Sequence of chain A:
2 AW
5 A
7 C

Residue-level contacts at the interface:
Residue I248 in chain B interacts with residue A5 in chain A (closest heavy-atom distance 4.2 Å).
Residue Y198 in chain B interacts with residue A5 in chain A (closest heavy-atom distance 3.8 Å).
Residue Y198 in chain B contacts residue W3 in chain A (closest heavy-atom distance 4.3 Å).
Residue F200 in chain B interacts with residue A5 in chain A (closest heavy-atom distance 4.8 Å).
Residue S199 in chain B is in contact with residue C7 in chain A (closest heavy-atom distance 5.0 Å).
Residue G197 in chain B contacts residue W3 in chain A (closest heavy-atom distance 2.9 Å).
Residue Q246 in chain B interacts with residue A5 in chain A (closest heavy-atom distance 4.2 Å).
Residue S199 in chain B interacts with residue W3 in chain A (closest heavy-atom distance 3.8 Å).
Residue G197 in chain B interacts with residue A5 in chain A (closest heavy-atom distance 3.7 Å).
Residue T194 in chain B is in contact with residue W3 in chain A (closest heavy-atom distance 3.9 Å).
Residue S199 in chain B interacts with residue A5 in chain A (closest heavy-atom distance 2.8 Å).
Residue L242 in chain B contacts residue A5 in chain A (closest heavy-atom distance 4.5 Å).

Sequence of chain B:
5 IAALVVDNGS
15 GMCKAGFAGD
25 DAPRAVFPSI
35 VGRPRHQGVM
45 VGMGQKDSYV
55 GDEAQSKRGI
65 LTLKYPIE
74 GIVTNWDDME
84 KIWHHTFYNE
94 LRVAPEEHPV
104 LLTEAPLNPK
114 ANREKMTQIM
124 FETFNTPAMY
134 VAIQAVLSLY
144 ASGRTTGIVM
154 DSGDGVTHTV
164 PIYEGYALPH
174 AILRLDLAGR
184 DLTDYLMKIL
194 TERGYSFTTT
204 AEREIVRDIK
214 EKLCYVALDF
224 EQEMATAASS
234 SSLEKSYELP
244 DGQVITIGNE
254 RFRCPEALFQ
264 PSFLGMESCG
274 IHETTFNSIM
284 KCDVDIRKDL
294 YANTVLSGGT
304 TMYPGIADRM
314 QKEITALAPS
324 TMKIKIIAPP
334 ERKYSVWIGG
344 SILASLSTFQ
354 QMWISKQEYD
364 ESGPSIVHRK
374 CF

This data describes a binding interaction between two proteins.